Sequence of chain A:
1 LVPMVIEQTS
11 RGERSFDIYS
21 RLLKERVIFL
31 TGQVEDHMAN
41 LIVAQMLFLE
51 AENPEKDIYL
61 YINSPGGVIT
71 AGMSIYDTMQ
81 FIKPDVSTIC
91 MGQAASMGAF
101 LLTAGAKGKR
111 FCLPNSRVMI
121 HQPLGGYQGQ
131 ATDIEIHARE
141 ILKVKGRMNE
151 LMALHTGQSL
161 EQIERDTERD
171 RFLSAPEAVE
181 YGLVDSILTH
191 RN

Residue-level contacts at the interface:
Residue K83 in chain A is in contact with residue K239 in chain B (closest heavy-atom distance 3.5 Å).
Residue E55 in chain A contacts residue K239 in chain B (closest heavy-atom distance 3.8 Å).
Residue E50 in chain A contacts residue V238 in chain B (closest heavy-atom distance 4.4 Å).
Residue T78 in chain A interacts with residue F234 in chain B (closest heavy-atom distance 4.0 Å).
Residue E50 in chain A contacts residue G233 in chain B (closest heavy-atom distance 4.6 Å).
Residue L47 in chain A interacts with residue F234 in chain B (closest heavy-atom distance 4.1 Å).
Residue K83 in chain A interacts with residue V238 in chain B (closest heavy-atom distance 4.8 Å).
Residue A51 in chain A is in contact with residue G231 in chain B (closest heavy-atom distance 3.4 Å).
Residue A51 in chain A contacts residue V238 in chain B (closest heavy-atom distance 4.3 Å).
Residue F48 in chain A interacts with residue I232 in chain B (closest heavy-atom distance 3.7 Å).
Residue A51 in chain A contacts residue I232 in chain B (closest heavy-atom distance 3.6 Å).
Residue P54 in chain A contacts residue K239 in chain B (closest heavy-atom distance 3.8 Å).
Residue L47 in chain A interacts with residue G233 in chain B (closest heavy-atom distance 4.5 Å).
Residue L47 in chain A contacts residue I232 in chain B (closest heavy-atom distance 3.4 Å).
Residue E50 in chain A contacts residue I232 in chain B (closest heavy-atom distance 4.5 Å).
Residue V43 in chain A is in contact with residue F234 in chain B (closest heavy-atom distance 4.5 Å).
Residue P54 in chain A interacts with residue V238 in chain B (closest heavy-atom distance 4.2 Å).
Residue F81 in chain A is in contact with residue F234 in chain B (closest heavy-atom distance 3.5 Å).

The following describes two proteins that form a bound complex.

Sequence of chain B:
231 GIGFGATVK